Sequence of the first protein:
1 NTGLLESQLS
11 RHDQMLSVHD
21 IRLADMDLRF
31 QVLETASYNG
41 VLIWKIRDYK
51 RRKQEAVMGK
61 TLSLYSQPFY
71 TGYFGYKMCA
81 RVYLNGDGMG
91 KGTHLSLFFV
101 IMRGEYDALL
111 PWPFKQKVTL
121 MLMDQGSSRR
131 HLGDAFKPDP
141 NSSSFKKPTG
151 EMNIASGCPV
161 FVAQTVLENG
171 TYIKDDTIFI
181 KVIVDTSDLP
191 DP

The following describes two proteins that form a bound complex.

Residue-level contacts at the interface:
Residue Y65 in the first protein contacts residue T12 in the second protein (closest heavy-atom distance 4.0 Å).
Residue Q31 in the first protein is in contact with residue T16 in the second protein (closest heavy-atom distance 3.4 Å).
Residue F136 in the first protein interacts with residue P3 in the second protein (closest heavy-atom distance 3.4 Å).
Residue K45 in the first protein contacts residue V15 in the second protein (closest heavy-atom distance 4.3 Å).
Residue D87 in the first protein is in contact with residue T7 in the second protein (closest heavy-atom distance 2.9 Å).
Residue F136 in the first protein interacts with residue S1 in the second protein (closest heavy-atom distance 3.0 Å).
Residue Y83 in the first protein interacts with residue L9 in the second protein (closest heavy-atom distance 3.8 Å).
Residue A155 in the first protein contacts residue P5 in the second protein (closest heavy-atom distance 3.6 Å).
Residue K45 in the first protein is in contact with residue T17 in the second protein (closest heavy-atom distance 4.1 Å).
Residue F145 in the first protein interacts with residue P3 in the second protein (closest heavy-atom distance 3.5 Å).
Residue S63 in the first protein interacts with residue S11 in the second protein (closest heavy-atom distance 3.1 Å).
Residue R52 in the first protein contacts residue V15 in the second protein (closest heavy-atom distance 3.3 Å).
Residue Q67 in the first protein contacts residue L14 in the second protein (closest heavy-atom distance 4.3 Å).
Residue G157 in the first protein contacts residue P3 in the second protein (closest heavy-atom distance 4.2 Å).
Residue W44 in the first protein interacts with residue T16 in the second protein (closest heavy-atom distance 3.6 Å).
Residue K91 in the first protein interacts with residue L9 in the second protein (closest heavy-atom distance 3.8 Å).
Residue Q31 in the first protein is in contact with residue T17 in the second protein (closest heavy-atom distance 4.2 Å).
Residue D87 in the first protein is in contact with residue A6 in the second protein (closest heavy-atom distance 3.8 Å).
Residue Y83 in the first protein interacts with residue T7 in the second protein (closest heavy-atom distance 2.8 Å).
Residue G59 in the first protein interacts with residue S11 in the second protein (closest heavy-atom distance 3.5 Å).
Residue P159 in the first protein interacts with residue V4 in the second protein (closest heavy-atom distance 3.8 Å).
Residue F98 in the first protein contacts residue V4 in the second protein (closest heavy-atom distance 3.6 Å).
Residue S156 in the first protein contacts residue P5 in the second protein (closest heavy-atom distance 4.0 Å).
Residue G157 in the first protein is in contact with residue V4 in the second protein (closest heavy-atom distance 3.1 Å).
Residue T61 in the first protein is in contact with residue E13 in the second protein (closest heavy-atom distance 3.5 Å).
Residue L62 in the first protein is in contact with residue G10 in the second protein (closest heavy-atom distance 3.9 Å).
Residue T35 in the first protein contacts residue T16 in the second protein (closest heavy-atom distance 4.0 Å).
Residue A135 in the first protein contacts residue S1 in the second protein (closest heavy-atom distance 3.9 Å).
Residue Y65 in the first protein is in contact with residue L14 in the second protein (closest heavy-atom distance 3.6 Å).
Residue A155 in the first protein contacts residue A6 in the second protein (closest heavy-atom distance 3.1 Å).
Residue L64 in the first protein is in contact with residue V15 in the second protein (closest heavy-atom distance 3.3 Å).
Residue D87 in the first protein interacts with residue L9 in the second protein (closest heavy-atom distance 3.0 Å).
Residue A155 in the first protein interacts with residue V4 in the second protein (closest heavy-atom distance 4.3 Å).
Residue L28 in the first protein contacts residue L14 in the second protein (closest heavy-atom distance 3.8 Å).
Residue S66 in the first protein interacts with residue L14 in the second protein (closest heavy-atom distance 4.3 Å).
Residue F98 in the first protein is in contact with residue A6 in the second protein (closest heavy-atom distance 3.2 Å).
Residue S156 in the first protein is in contact with residue P3 in the second protein (closest heavy-atom distance 3.4 Å).
Residue L64 in the first protein contacts residue E13 in the second protein (closest heavy-atom distance 3.3 Å).
Residue R52 in the first protein is in contact with residue E13 in the second protein (closest heavy-atom distance 3.1 Å).
Residue F136 in the first protein interacts with residue V2 in the second protein (closest heavy-atom distance 4.1 Å).
Residue Y65 in the first protein is in contact with residue V15 in the second protein (closest heavy-atom distance 3.4 Å).
Residue S63 in the first protein interacts with residue G10 in the second protein (closest heavy-atom distance 3.5 Å).
Residue Q67 in the first protein contacts residue T16 in the second protein (closest heavy-atom distance 2.7 Å).
Residue S63 in the first protein contacts residue T12 in the second protein (closest heavy-atom distance 3.0 Å).
Residue R81 in the first protein is in contact with residue E8 in the second protein (closest heavy-atom distance 3.1 Å).
Residue D139 in the first protein interacts with residue P3 in the second protein (closest heavy-atom distance 4.0 Å).
Residue R81 in the first protein contacts residue T12 in the second protein (closest heavy-atom distance 3.8 Å).
Residue P138 in the first protein is in contact with residue P3 in the second protein (closest heavy-atom distance 4.1 Å).
Residue S156 in the first protein is in contact with residue V4 in the second protein (closest heavy-atom distance 3.6 Å).
Residue K60 in the first protein interacts with residue S11 in the second protein (closest heavy-atom distance 3.7 Å).
Residue Y65 in the first protein interacts with residue E13 in the second protein (closest heavy-atom distance 3.3 Å).
Residue S66 in the first protein contacts residue T16 in the second protein (closest heavy-atom distance 4.0 Å).
Residue T61 in the first protein interacts with residue T12 in the second protein (closest heavy-atom distance 4.0 Å).
Residue L62 in the first protein interacts with residue S11 in the second protein (closest heavy-atom distance 2.7 Å).
Residue K137 in the first protein interacts with residue S1 in the second protein (closest heavy-atom distance 3.3 Å).
Residue K137 in the first protein interacts with residue P3 in the second protein (closest heavy-atom distance 4.2 Å).
Residue T61 in the first protein contacts residue S11 in the second protein (closest heavy-atom distance 3.1 Å).
Residue S63 in the first protein contacts residue E13 in the second protein (closest heavy-atom distance 3.2 Å).
Residue L62 in the first protein contacts residue L9 in the second protein (closest heavy-atom distance 3.3 Å).
Residue W44 in the first protein is in contact with residue V15 in the second protein (closest heavy-atom distance 2.6 Å).

Sequence of the second protein:
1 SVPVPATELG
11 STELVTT